Sequence of the second protein:
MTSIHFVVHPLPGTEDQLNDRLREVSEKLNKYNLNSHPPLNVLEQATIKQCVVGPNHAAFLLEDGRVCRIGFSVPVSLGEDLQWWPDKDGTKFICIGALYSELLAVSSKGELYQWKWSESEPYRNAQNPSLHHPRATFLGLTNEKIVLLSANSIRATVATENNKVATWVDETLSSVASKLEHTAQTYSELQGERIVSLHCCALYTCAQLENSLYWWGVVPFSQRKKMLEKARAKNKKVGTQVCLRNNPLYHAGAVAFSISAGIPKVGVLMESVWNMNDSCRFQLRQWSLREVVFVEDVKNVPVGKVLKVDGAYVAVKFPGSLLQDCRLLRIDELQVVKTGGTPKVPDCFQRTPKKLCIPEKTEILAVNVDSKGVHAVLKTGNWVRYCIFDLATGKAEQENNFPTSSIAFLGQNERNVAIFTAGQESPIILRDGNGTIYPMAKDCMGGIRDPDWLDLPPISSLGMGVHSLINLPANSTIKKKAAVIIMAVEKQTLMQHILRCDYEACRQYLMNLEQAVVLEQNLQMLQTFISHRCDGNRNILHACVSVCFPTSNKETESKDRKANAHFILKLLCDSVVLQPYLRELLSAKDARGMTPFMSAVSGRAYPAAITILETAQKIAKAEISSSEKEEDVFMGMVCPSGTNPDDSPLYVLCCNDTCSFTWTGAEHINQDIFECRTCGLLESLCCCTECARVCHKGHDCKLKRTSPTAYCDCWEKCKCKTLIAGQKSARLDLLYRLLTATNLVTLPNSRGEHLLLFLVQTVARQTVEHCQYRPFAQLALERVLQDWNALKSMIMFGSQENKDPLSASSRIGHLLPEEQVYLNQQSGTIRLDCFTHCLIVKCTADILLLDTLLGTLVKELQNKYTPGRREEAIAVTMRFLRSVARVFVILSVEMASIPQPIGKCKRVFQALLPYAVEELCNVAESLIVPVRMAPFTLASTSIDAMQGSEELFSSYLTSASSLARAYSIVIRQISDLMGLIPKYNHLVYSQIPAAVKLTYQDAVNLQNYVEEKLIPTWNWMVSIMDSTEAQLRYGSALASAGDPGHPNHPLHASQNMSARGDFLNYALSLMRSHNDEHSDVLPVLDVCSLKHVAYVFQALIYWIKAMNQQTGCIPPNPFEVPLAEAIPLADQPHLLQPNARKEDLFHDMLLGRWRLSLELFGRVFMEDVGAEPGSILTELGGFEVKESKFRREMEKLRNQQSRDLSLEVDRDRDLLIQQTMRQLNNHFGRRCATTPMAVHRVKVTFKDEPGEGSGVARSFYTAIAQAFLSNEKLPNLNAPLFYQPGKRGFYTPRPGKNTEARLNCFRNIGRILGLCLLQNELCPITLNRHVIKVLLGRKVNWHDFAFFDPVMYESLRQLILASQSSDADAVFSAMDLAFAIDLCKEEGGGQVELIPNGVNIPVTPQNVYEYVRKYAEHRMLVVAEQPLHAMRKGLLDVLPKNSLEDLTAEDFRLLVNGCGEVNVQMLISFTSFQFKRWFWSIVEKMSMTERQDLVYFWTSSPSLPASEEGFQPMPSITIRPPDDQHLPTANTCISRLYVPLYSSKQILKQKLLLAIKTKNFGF

Sequence of the first protein:
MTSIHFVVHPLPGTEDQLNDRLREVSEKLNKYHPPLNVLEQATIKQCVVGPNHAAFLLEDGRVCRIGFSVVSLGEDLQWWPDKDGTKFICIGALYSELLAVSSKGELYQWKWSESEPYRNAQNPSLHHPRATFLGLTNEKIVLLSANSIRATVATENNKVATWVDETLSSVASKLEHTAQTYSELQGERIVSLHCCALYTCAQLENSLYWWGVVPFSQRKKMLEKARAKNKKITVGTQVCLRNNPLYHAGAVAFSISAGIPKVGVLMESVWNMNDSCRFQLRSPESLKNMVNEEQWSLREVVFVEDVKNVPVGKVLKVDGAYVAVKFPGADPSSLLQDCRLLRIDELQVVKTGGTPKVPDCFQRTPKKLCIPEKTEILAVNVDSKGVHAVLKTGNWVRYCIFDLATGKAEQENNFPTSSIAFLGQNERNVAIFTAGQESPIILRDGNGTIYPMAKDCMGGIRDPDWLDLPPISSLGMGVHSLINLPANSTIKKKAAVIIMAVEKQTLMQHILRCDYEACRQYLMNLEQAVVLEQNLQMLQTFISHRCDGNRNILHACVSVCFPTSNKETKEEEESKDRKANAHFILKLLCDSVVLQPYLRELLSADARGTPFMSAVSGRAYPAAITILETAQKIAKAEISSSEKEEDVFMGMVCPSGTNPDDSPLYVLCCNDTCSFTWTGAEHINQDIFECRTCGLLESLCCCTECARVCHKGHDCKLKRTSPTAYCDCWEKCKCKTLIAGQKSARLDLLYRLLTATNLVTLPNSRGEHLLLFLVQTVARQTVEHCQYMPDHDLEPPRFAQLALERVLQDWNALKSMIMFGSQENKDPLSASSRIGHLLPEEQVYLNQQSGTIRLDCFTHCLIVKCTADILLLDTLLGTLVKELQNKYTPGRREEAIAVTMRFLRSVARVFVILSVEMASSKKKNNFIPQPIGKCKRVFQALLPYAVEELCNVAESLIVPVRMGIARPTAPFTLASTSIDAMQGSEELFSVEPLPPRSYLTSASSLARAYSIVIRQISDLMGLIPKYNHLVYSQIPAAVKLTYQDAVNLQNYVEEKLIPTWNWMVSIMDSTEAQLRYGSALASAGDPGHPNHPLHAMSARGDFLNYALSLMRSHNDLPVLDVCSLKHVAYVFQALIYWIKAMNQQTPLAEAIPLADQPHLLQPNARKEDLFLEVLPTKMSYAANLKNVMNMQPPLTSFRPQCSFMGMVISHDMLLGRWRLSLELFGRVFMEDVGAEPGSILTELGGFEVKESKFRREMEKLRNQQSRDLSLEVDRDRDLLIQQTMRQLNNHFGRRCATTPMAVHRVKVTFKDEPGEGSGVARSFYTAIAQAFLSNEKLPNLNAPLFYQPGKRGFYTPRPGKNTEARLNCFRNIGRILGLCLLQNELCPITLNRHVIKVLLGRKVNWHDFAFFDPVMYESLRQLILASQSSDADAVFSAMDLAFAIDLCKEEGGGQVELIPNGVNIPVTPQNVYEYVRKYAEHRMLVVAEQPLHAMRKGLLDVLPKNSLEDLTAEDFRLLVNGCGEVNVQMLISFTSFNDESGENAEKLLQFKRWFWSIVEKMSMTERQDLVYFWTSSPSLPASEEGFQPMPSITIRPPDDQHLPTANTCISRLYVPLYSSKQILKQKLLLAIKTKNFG

These two protein chains interact to form a complex.

Contacts between the two chains:
Residue R1492 in the first protein interacts with residue Y1920 in the second protein (closest heavy-atom distance 3.4 Å).
Residue Y1855 in the first protein contacts residue Y1370 in the second protein (closest heavy-atom distance 3.0 Å).
Residue N1919 in the first protein interacts with residue L1513 in the second protein (closest heavy-atom distance 3.3 Å).
Residue E1367 in the first protein contacts residue A1858 in the second protein (closest heavy-atom distance 3.2 Å).
Residue R1926 in the first protein is in contact with residue D1381 in the second protein (closest heavy-atom distance 2.5 Å).
Residue P1520 in the first protein interacts with residue H1867 in the second protein (closest heavy-atom distance 3.2 Å).
Residue N1929 in the first protein contacts residue R1430 in the second protein (closest heavy-atom distance 3.5 Å).
Residue T1377 in the first protein is in contact with residue E1931 in the second protein (closest heavy-atom distance 3.4 Å).
Residue L1519 in the first protein interacts with residue D1934 in the second protein (closest heavy-atom distance 3.5 Å).
Residue R1487 in the first protein contacts residue M1488 in the second protein (closest heavy-atom distance 3.1 Å).
Residue Q1374 in the first protein is in contact with residue E1931 in the second protein (closest heavy-atom distance 3.1 Å).
Residue R1926 in the first protein interacts with residue T1377 in the second protein (closest heavy-atom distance 3.4 Å).
Residue F1497 in the first protein interacts with residue R1914 in the second protein (closest heavy-atom distance 3.4 Å).
Residue I1378 in the first protein is in contact with residue S1933 in the second protein (closest heavy-atom distance 3.2 Å).
Residue R1492 in the first protein contacts residue D1916 in the second protein (closest heavy-atom distance 3.4 Å).
Residue P1521 in the first protein interacts with residue D1864 in the second protein (closest heavy-atom distance 3.4 Å).
Residue E1442 in the first protein contacts residue R1914 in the second protein (closest heavy-atom distance 3.1 Å).
Residue Y1777 in the first protein is in contact with residue L1778 in the second protein (closest heavy-atom distance 3.5 Å).
Residue A1862 in the first protein contacts residue A1356 in the second protein (closest heavy-atom distance 3.0 Å).
Residue S1375 in the first protein contacts residue E1931 in the second protein (closest heavy-atom distance 2.5 Å).
Residue R1914 in the first protein is in contact with residue E1442 in the second protein (closest heavy-atom distance 2.8 Å).
Residue D1930 in the first protein contacts residue Q1374 in the second protein (closest heavy-atom distance 2.8 Å).
Residue A1491 in the first protein interacts with residue Y1920 in the second protein (closest heavy-atom distance 3.5 Å).
Residue M1488 in the first protein interacts with residue W1841 in the second protein (closest heavy-atom distance 3.2 Å).
Residue D1930 in the first protein is in contact with residue Q1373 in the second protein (closest heavy-atom distance 2.6 Å).
Residue Q1374 in the first protein contacts residue H1932 in the second protein (closest heavy-atom distance 3.4 Å).
Residue G1489 in the first protein contacts residue H1946 in the second protein (closest heavy-atom distance 3.0 Å).
Residue G1863 in the first protein contacts residue R1359 in the second protein (closest heavy-atom distance 3.3 Å).
Residue D1381 in the first protein contacts residue R1926 in the second protein (closest heavy-atom distance 2.7 Å).
Residue A1913 in the first protein interacts with residue P1496 in the second protein (closest heavy-atom distance 3.5 Å).
Residue A1862 in the first protein contacts residue R1359 in the second protein (closest heavy-atom distance 3.3 Å).
Residue D1352 in the first protein interacts with residue D1934 in the second protein (closest heavy-atom distance 2.8 Å).
Residue L1354 in the first protein is in contact with residue D1934 in the second protein (closest heavy-atom distance 3.2 Å).
Residue P1518 in the first protein is in contact with residue N1869 in the second protein (closest heavy-atom distance 3.4 Å).
Residue R1854 in the first protein is in contact with residue Y1370 in the second protein (closest heavy-atom distance 3.5 Å).
Residue Y1370 in the first protein is in contact with residue Y1855 in the second protein (closest heavy-atom distance 3.3 Å).
Residue R1914 in the first protein is in contact with residue G1509 in the second protein (closest heavy-atom distance 3.5 Å).
Residue Y1777 in the first protein is in contact with residue Y1777 in the second protein (closest heavy-atom distance 3.3 Å).
Residue Y1370 in the first protein is in contact with residue R1854 in the second protein (closest heavy-atom distance 3.3 Å).
Residue Y1855 in the first protein interacts with residue L1371 in the second protein (closest heavy-atom distance 3.5 Å).
Residue R1522 in the first protein contacts residue D1864 in the second protein (closest heavy-atom distance 3.4 Å).
Residue R1914 in the first protein is in contact with residue D1505 in the second protein (closest heavy-atom distance 2.3 Å).
Residue P1518 in the first protein contacts residue D1934 in the second protein (closest heavy-atom distance 3.4 Å).
Residue R1522 in the first protein interacts with residue A1862 in the second protein (closest heavy-atom distance 3.3 Å).
Residue Q1373 in the first protein interacts with residue D1930 in the second protein (closest heavy-atom distance 2.9 Å).
Residue Y2104 in the first protein contacts residue V1484 in the second protein (closest heavy-atom distance 3.5 Å).
Residue D1505 in the first protein is in contact with residue R1914 in the second protein (closest heavy-atom distance 3.4 Å).
Residue Q1374 in the first protein contacts residue D1930 in the second protein (closest heavy-atom distance 2.9 Å).
Residue R1487 in the first protein interacts with residue R1487 in the second protein (closest heavy-atom distance 3.1 Å).
Residue K2101 in the first protein interacts with residue Q1373 in the second protein (closest heavy-atom distance 3.4 Å).
Residue R1427 in the first protein contacts residue E1931 in the second protein (closest heavy-atom distance 3.5 Å).
Residue T2100 in the first protein interacts with residue Q1373 in the second protein (closest heavy-atom distance 3.2 Å).
Residue P2099 in the first protein is in contact with residue Y1370 in the second protein (closest heavy-atom distance 2.2 Å).
Residue L1519 in the first protein interacts with residue N1869 in the second protein (closest heavy-atom distance 3.2 Å).
Residue S1783 in the first protein is in contact with residue F1917 in the second protein (closest heavy-atom distance 3.4 Å).
Residue R1430 in the first protein contacts residue E1931 in the second protein (closest heavy-atom distance 3.0 Å).
Residue P1520 in the first protein is in contact with residue D1864 in the second protein (closest heavy-atom distance 3.2 Å).
Residue M1488 in the first protein contacts residue R1487 in the second protein (closest heavy-atom distance 3.3 Å).
Residue R1914 in the first protein interacts with residue Q1508 in the second protein (closest heavy-atom distance 2.7 Å).
Residue P1496 in the first protein contacts residue A1913 in the second protein (closest heavy-atom distance 3.3 Å).